Sequence of chain A:
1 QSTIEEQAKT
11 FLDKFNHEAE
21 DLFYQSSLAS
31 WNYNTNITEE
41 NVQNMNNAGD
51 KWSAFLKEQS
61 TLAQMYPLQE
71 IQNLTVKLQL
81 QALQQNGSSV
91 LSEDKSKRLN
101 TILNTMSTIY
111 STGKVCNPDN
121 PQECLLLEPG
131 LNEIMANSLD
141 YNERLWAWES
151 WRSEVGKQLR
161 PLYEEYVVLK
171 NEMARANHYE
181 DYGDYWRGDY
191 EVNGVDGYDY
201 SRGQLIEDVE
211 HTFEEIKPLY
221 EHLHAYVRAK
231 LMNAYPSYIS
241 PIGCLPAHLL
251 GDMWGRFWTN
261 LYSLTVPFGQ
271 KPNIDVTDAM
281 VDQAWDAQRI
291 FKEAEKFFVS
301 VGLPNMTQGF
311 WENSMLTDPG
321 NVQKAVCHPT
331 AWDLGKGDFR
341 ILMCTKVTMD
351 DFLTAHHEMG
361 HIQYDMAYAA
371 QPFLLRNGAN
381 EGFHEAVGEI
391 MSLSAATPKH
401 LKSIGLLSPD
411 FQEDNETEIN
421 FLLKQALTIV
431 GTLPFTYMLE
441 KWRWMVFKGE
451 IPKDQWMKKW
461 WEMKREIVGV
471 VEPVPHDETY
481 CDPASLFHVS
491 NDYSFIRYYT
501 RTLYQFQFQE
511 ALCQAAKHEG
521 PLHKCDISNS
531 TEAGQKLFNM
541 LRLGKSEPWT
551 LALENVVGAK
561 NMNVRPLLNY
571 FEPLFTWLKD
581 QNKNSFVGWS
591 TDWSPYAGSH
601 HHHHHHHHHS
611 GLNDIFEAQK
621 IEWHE

Residue-level contacts at the interface:
Residue M45 in chain A is in contact with residue C14 in chain B (closest heavy-atom distance 3.8 Å).
Residue L103 in chain A contacts residue R13 in chain B (closest heavy-atom distance 3.2 Å).
Residue M45 in chain A interacts with residue F3 in chain B (closest heavy-atom distance 3.5 Å).
Residue G87 in chain A interacts with residue R8 in chain B (closest heavy-atom distance 4.1 Å).
Residue F487 in chain A interacts with residue C14 in chain B (closest heavy-atom distance 3.9 Å).
Residue L334 in chain A contacts residue R5 in chain B (closest heavy-atom distance 4.1 Å).
Residue S26 in chain A contacts residue F3 in chain B (closest heavy-atom distance 3.2 Å).
Residue D492 in chain A is in contact with residue L12 in chain B (closest heavy-atom distance 3.7 Å).
Residue S53 in chain A is in contact with residue P10 in chain B (closest heavy-atom distance 3.8 Å).
Residue G335 in chain A interacts with residue R5 in chain B (closest heavy-atom distance 3.5 Å).
Residue F373 in chain A is in contact with residue R5 in chain B (closest heavy-atom distance 3.5 Å).
Residue N34 in chain A contacts residue Y2 in chain B (closest heavy-atom distance 3.5 Å).
Residue Q85 in chain A interacts with residue R8 in chain B (closest heavy-atom distance 3.9 Å).
Residue L56 in chain A is in contact with residue P10 in chain B (closest heavy-atom distance 3.5 Å).
Residue V326 in chain A is in contact with residue Y2 in chain B (closest heavy-atom distance 4.0 Å).
Residue N377 in chain A is in contact with residue R5 in chain B (closest heavy-atom distance 2.7 Å).
Residue N100 in chain A is in contact with residue R13 in chain B (closest heavy-atom distance 2.8 Å).
Residue Y33 in chain A is in contact with residue C14 in chain B (closest heavy-atom distance 4.0 Å).
Residue Y493 in chain A contacts residue Y2 in chain B (closest heavy-atom distance 3.3 Å).
Residue T330 in chain A interacts with residue Y2 in chain B (closest heavy-atom distance 3.4 Å).
Residue F23 in chain A interacts with residue R5 in chain B (closest heavy-atom distance 3.5 Å).
Residue F487 in chain A is in contact with residue R13 in chain B (closest heavy-atom distance 3.7 Å).
Residue W52 in chain A is in contact with residue P10 in chain B (closest heavy-atom distance 3.5 Å).
Residue N491 in chain A is in contact with residue R13 in chain B (closest heavy-atom distance 3.7 Å).
Residue N34 in chain A contacts residue C14 in chain B (closest heavy-atom distance 3.4 Å).
Residue N46 in chain A is in contact with residue Y11 in chain B (closest heavy-atom distance 4.0 Å).
Residue W52 in chain A is in contact with residue Q4 in chain B (closest heavy-atom distance 3.3 Å).
Residue G49 in chain A is in contact with residue F3 in chain B (closest heavy-atom distance 3.3 Å).
Residue S30 in chain A contacts residue Y2 in chain B (closest heavy-atom distance 3.9 Å).
Residue Q85 in chain A interacts with residue V7 in chain B (closest heavy-atom distance 3.2 Å).
Residue S107 in chain A contacts residue C14 in chain B (closest heavy-atom distance 3.8 Å).
Residue W332 in chain A interacts with residue Y2 in chain B (closest heavy-atom distance 4.1 Å).
Residue R376 in chain A interacts with residue R5 in chain B (closest heavy-atom distance 3.6 Å).
Residue L56 in chain A contacts residue V7 in chain B (closest heavy-atom distance 4.1 Å).
Residue L374 in chain A contacts residue R5 in chain B (closest heavy-atom distance 3.9 Å).
Residue G188 in chain A interacts with residue R8 in chain B (closest heavy-atom distance 4.2 Å).
Residue Y185 in chain A contacts residue R8 in chain B (closest heavy-atom distance 3.1 Å).
Residue A48 in chain A is in contact with residue F3 in chain B (closest heavy-atom distance 3.8 Å).
Residue Y179 in chain A interacts with residue R8 in chain B (closest heavy-atom distance 3.5 Å).
Residue S88 in chain A contacts residue R8 in chain B (closest heavy-atom distance 4.2 Å).
Residue N104 in chain A is in contact with residue R13 in chain B (closest heavy-atom distance 2.5 Å).
Residue L83 in chain A contacts residue V7 in chain B (closest heavy-atom distance 4.1 Å).
Residue L374 in chain A contacts residue V7 in chain B (closest heavy-atom distance 4.1 Å).
Residue F23 in chain A interacts with residue Q4 in chain B (closest heavy-atom distance 3.2 Å).
Residue S30 in chain A interacts with residue C14 in chain B (closest heavy-atom distance 4.4 Å).
Residue N491 in chain A contacts residue C14 in chain B (closest heavy-atom distance 3.9 Å).
Residue W52 in chain A contacts residue F3 in chain B (closest heavy-atom distance 3.8 Å).
Residue H328 in chain A is in contact with residue Y2 in chain B (closest heavy-atom distance 4.0 Å).
Residue N491 in chain A contacts residue L12 in chain B (closest heavy-atom distance 4.4 Å).
Residue D333 in chain A is in contact with residue R5 in chain B (closest heavy-atom distance 2.9 Å).
Residue S107 in chain A contacts residue R13 in chain B (closest heavy-atom distance 4.3 Å).
Residue M45 in chain A interacts with residue Y11 in chain B (closest heavy-atom distance 3.2 Å).
Residue Y493 in chain A is in contact with residue L12 in chain B (closest heavy-atom distance 3.5 Å).
Residue Y493 in chain A interacts with residue R13 in chain B (closest heavy-atom distance 2.8 Å).
Residue L56 in chain A is in contact with residue S6 in chain B (closest heavy-atom distance 3.6 Å).
Residue D189 in chain A interacts with residue R8 in chain B (closest heavy-atom distance 3.9 Å).
Residue S27 in chain A contacts residue F3 in chain B (closest heavy-atom distance 4.2 Å).
Residue S30 in chain A contacts residue F3 in chain B (closest heavy-atom distance 3.4 Å).
Residue A82 in chain A is in contact with residue V7 in chain B (closest heavy-atom distance 3.7 Å).
Residue F23 in chain A is in contact with residue F3 in chain B (closest heavy-atom distance 3.6 Å).

Sequence of chain B:
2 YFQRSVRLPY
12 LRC

This data describes a binding interaction between two proteins.